Sequence of chain B:
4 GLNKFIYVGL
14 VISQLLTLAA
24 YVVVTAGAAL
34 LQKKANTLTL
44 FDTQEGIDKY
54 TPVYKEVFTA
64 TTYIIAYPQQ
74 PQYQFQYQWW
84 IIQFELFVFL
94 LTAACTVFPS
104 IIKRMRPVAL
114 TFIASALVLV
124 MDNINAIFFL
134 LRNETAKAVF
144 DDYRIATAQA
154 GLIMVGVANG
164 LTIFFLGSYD

The following describes two proteins that form a bound complex.

Sequence of chain A:
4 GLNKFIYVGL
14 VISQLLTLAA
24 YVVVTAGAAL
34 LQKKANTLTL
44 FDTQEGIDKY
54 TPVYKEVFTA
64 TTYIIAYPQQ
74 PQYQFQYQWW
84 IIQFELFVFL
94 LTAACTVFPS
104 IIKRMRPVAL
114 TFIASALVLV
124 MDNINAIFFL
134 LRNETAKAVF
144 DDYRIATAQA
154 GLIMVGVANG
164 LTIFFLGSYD

Residue-level contacts at the interface:
Residue I9 in chain A contacts residue R107 in chain B (closest heavy-atom distance 3.5 Å).
Residue N128 in chain A is in contact with residue Q79 in chain B (closest heavy-atom distance 2.7 Å).
Residue V121 in chain A contacts residue S118 in chain B (closest heavy-atom distance 4.2 Å).
Residue T65 in chain A interacts with residue I67 in chain B (closest heavy-atom distance 4.0 Å).
Residue D125 in chain A interacts with residue Y66 in chain B (closest heavy-atom distance 4.1 Å).
Residue N128 in chain A interacts with residue Y80 in chain B (closest heavy-atom distance 3.2 Å).
Residue T65 in chain A contacts residue T64 in chain B (closest heavy-atom distance 3.9 Å).
Residue F167 in chain A interacts with residue L94 in chain B (closest heavy-atom distance 4.3 Å).
Residue S171 in chain A is in contact with residue R107 in chain B (closest heavy-atom distance 3.1 Å).
Residue L120 in chain A contacts residue S118 in chain B (closest heavy-atom distance 3.9 Å).
Residue T62 in chain A interacts with residue T62 in chain B (closest heavy-atom distance 3.1 Å).
Residue M124 in chain A is in contact with residue Y80 in chain B (closest heavy-atom distance 3.5 Å).
Residue A117 in chain A is in contact with residue A117 in chain B (closest heavy-atom distance 3.8 Å).
Residue G170 in chain A interacts with residue V111 in chain B (closest heavy-atom distance 3.8 Å).
Residue A63 in chain A interacts with residue I68 in chain B (closest heavy-atom distance 3.4 Å).
Residue N6 in chain A is in contact with residue R107 in chain B (closest heavy-atom distance 3.5 Å).
Residue A129 in chain A interacts with residue I68 in chain B (closest heavy-atom distance 4.3 Å).
Residue S171 in chain A contacts residue M108 in chain B (closest heavy-atom distance 3.3 Å).
Residue A117 in chain A interacts with residue S118 in chain B (closest heavy-atom distance 2.7 Å).
Residue Y172 in chain A contacts residue R107 in chain B (closest heavy-atom distance 4.2 Å).
Residue M124 in chain A contacts residue S118 in chain B (closest heavy-atom distance 4.3 Å).
Residue M124 in chain A is in contact with residue W83 in chain B (closest heavy-atom distance 3.6 Å).
Residue F131 in chain A is in contact with residue Q79 in chain B (closest heavy-atom distance 4.3 Å).
Residue V121 in chain A is in contact with residue V121 in chain B (closest heavy-atom distance 3.5 Å).
Residue E59 in chain A is in contact with residue K58 in chain B (closest heavy-atom distance 2.6 Å).
Residue R135 in chain A contacts residue Y70 in chain B (closest heavy-atom distance 3.7 Å).
Residue L113 in chain A is in contact with residue P110 in chain B (closest heavy-atom distance 3.6 Å).
Residue G170 in chain A contacts residue P110 in chain B (closest heavy-atom distance 3.1 Å).
Residue V121 in chain A contacts residue L122 in chain B (closest heavy-atom distance 3.6 Å).
Residue R135 in chain A interacts with residue Y76 in chain B (closest heavy-atom distance 3.1 Å).
Residue T65 in chain A contacts residue I68 in chain B (closest heavy-atom distance 3.5 Å).
Residue D173 in chain A interacts with residue R107 in chain B (closest heavy-atom distance 4.3 Å).
Residue I166 in chain A contacts residue T114 in chain B (closest heavy-atom distance 3.6 Å).
Residue D125 in chain A interacts with residue L122 in chain B (closest heavy-atom distance 4.3 Å).
Residue F132 in chain A contacts residue I68 in chain B (closest heavy-atom distance 3.6 Å).
Residue D125 in chain A is in contact with residue D125 in chain B (closest heavy-atom distance 4.2 Å).
Residue L113 in chain A contacts residue T114 in chain B (closest heavy-atom distance 3.2 Å).
Residue T64 in chain A interacts with residue I68 in chain B (closest heavy-atom distance 4.0 Å).
Residue T65 in chain A interacts with residue Y66 in chain B (closest heavy-atom distance 2.5 Å).
Residue M124 in chain A is in contact with residue L122 in chain B (closest heavy-atom distance 3.7 Å).
Residue F167 in chain A contacts residue F90 in chain B (closest heavy-atom distance 3.3 Å).
Residue G163 in chain A contacts residue F115 in chain B (closest heavy-atom distance 3.5 Å).
Residue A117 in chain A interacts with residue T114 in chain B (closest heavy-atom distance 3.6 Å).
Residue M124 in chain A contacts residue F87 in chain B (closest heavy-atom distance 4.0 Å).
Residue R135 in chain A is in contact with residue Q79 in chain B (closest heavy-atom distance 2.6 Å).
Residue A63 in chain A contacts residue T62 in chain B (closest heavy-atom distance 4.0 Å).
Residue S171 in chain A is in contact with residue V111 in chain B (closest heavy-atom distance 3.5 Å).
Residue D173 in chain A is in contact with residue K106 in chain B (closest heavy-atom distance 3.7 Å).
Residue D125 in chain A contacts residue Y80 in chain B (closest heavy-atom distance 2.6 Å).
Residue F132 in chain A contacts residue Y70 in chain B (closest heavy-atom distance 3.3 Å).
Residue I166 in chain A is in contact with residue F115 in chain B (closest heavy-atom distance 3.5 Å).
Residue L120 in chain A contacts residue F115 in chain B (closest heavy-atom distance 4.2 Å).
Residue I166 in chain A interacts with residue V111 in chain B (closest heavy-atom distance 3.3 Å).
Residue I116 in chain A contacts residue T114 in chain B (closest heavy-atom distance 3.7 Å).
Residue F132 in chain A contacts residue A69 in chain B (closest heavy-atom distance 4.1 Å).
Residue G170 in chain A contacts residue R107 in chain B (closest heavy-atom distance 3.6 Å).
Residue T65 in chain A interacts with residue T65 in chain B (closest heavy-atom distance 3.1 Å).
Residue F167 in chain A contacts residue V111 in chain B (closest heavy-atom distance 3.6 Å).
Residue F167 in chain A interacts with residue F115 in chain B (closest heavy-atom distance 3.4 Å).
Residue N128 in chain A interacts with residue I68 in chain B (closest heavy-atom distance 3.9 Å).